Sequence of protein 1:
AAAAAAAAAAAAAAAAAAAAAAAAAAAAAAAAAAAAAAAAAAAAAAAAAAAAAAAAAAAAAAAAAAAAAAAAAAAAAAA

Sequence of protein 2:
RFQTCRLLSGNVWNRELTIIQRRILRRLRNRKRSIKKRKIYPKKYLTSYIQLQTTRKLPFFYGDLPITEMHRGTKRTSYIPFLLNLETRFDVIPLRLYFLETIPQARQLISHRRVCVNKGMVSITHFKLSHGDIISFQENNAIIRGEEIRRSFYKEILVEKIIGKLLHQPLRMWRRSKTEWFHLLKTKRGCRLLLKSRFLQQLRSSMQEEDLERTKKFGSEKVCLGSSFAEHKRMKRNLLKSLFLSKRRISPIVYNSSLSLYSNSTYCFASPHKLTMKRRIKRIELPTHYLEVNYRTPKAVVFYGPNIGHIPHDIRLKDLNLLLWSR

Interface contacts:
Residue R265 in protein 2 is in contact with residue A6 in protein 1 (closest heavy-atom distance 3.8 Å).
Residue R254 in protein 2 interacts with residue A21 in protein 1 (closest heavy-atom distance 4.6 Å).
Residue R266 in protein 2 interacts with residue A4 in protein 1 (closest heavy-atom distance 4.2 Å).
Residue K250 in protein 2 is in contact with residue A21 in protein 1 (closest heavy-atom distance 4.9 Å).
Residue R266 in protein 2 contacts residue A3 in protein 1 (closest heavy-atom distance 2.7 Å).
Residue K258 in protein 2 interacts with residue A14 in protein 1 (closest heavy-atom distance 3.2 Å).
Residue K258 in protein 2 contacts residue A10 in protein 1 (closest heavy-atom distance 4.9 Å).
Residue L257 in protein 2 is in contact with residue A13 in protein 1 (closest heavy-atom distance 4.5 Å).
Residue K258 in protein 2 contacts residue A13 in protein 1 (closest heavy-atom distance 4.6 Å).
Residue F261 in protein 2 is in contact with residue A6 in protein 1 (closest heavy-atom distance 4.3 Å).
Residue R266 in protein 2 is in contact with residue A6 in protein 1 (closest heavy-atom distance 4.8 Å).
Residue F261 in protein 2 interacts with residue A10 in protein 1 (closest heavy-atom distance 4.0 Å).
Residue K258 in protein 2 is in contact with residue A17 in protein 1 (closest heavy-atom distance 4.8 Å).
Residue R254 in protein 2 interacts with residue A18 in protein 1 (closest heavy-atom distance 4.2 Å).
Residue R254 in protein 2 contacts residue A17 in protein 1 (closest heavy-atom distance 4.3 Å).

The following describes two proteins that form a bound complex.